Sequence of chain A:
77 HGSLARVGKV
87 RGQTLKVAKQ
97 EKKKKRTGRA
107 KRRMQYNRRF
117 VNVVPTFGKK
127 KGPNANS

Interface contacts:
Residue Q33 in chain B interacts with residue S79 in chain A (closest heavy-atom distance 4.2 Å).
Residue Y84 in chain B contacts residue V83 in chain A (closest heavy-atom distance 4.5 Å).
Residue L81 in chain B contacts residue A81 in chain A (closest heavy-atom distance 3.9 Å).
Residue R62 in chain B is in contact with residue L80 in chain A (closest heavy-atom distance 3.5 Å).
Residue R82 in chain B contacts residue A81 in chain A (closest heavy-atom distance 4.0 Å).
Residue L81 in chain B is in contact with residue S79 in chain A (closest heavy-atom distance 3.1 Å).
Residue D83 in chain B contacts residue A81 in chain A (closest heavy-atom distance 4.4 Å).
Residue I92 in chain B contacts residue L80 in chain A (closest heavy-atom distance 3.8 Å).
Residue V91 in chain B interacts with residue L80 in chain A (closest heavy-atom distance 4.2 Å).
Residue E30 in chain B is in contact with residue G78 in chain A (closest heavy-atom distance 3.3 Å).
Residue D90 in chain B interacts with residue L80 in chain A (closest heavy-atom distance 3.5 Å).
Residue Q33 in chain B interacts with residue L80 in chain A (closest heavy-atom distance 4.9 Å).
Residue G80 in chain B contacts residue S79 in chain A (closest heavy-atom distance 4.7 Å).
Residue Y84 in chain B contacts residue A81 in chain A (closest heavy-atom distance 4.3 Å).
Residue E30 in chain B contacts residue H77 in chain A (closest heavy-atom distance 4.8 Å).
Residue Q33 in chain B is in contact with residue G78 in chain A (closest heavy-atom distance 3.4 Å).

The following describes two proteins that form a bound complex.

Sequence of chain B:
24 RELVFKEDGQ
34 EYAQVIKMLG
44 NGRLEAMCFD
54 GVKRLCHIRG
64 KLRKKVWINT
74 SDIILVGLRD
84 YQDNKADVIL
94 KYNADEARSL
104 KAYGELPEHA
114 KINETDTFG